Sequence of protein 1:
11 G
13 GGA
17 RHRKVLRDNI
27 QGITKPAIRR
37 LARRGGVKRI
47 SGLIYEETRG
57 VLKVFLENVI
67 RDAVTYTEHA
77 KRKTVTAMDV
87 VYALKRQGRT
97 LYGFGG

These two protein chains interact to form a complex.

Sequence of protein 2:
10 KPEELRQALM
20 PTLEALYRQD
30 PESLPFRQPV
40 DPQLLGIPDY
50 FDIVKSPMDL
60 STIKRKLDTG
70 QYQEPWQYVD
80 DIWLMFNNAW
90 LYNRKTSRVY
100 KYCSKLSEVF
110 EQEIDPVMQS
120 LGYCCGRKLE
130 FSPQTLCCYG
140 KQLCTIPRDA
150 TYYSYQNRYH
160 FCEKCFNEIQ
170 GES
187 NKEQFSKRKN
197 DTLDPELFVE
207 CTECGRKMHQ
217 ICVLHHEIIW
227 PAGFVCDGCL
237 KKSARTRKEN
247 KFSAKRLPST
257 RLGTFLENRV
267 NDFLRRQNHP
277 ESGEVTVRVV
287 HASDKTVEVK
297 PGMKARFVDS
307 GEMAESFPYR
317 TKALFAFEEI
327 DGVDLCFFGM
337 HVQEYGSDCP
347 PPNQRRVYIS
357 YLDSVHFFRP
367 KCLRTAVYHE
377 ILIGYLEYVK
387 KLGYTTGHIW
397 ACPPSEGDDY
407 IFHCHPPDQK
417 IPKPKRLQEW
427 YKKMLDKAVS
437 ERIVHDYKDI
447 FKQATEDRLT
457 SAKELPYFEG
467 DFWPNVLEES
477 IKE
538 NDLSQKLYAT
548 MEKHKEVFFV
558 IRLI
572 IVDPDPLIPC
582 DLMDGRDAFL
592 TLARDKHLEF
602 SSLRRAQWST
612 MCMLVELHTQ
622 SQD

Interface contacts:
Residue Y101 in protein 2 is in contact with residue L22 in protein 1 (closest heavy-atom distance 3.3 Å).
Residue L44 in protein 2 is in contact with residue G13 in protein 1 (closest heavy-atom distance 3.1 Å).
Residue P30 in protein 2 contacts residue L22 in protein 1 (closest heavy-atom distance 3.5 Å).
Residue N92 in protein 2 interacts with residue G11 in protein 1 (closest heavy-atom distance 4.8 Å).
Residue E31 in protein 2 is in contact with residue L22 in protein 1 (closest heavy-atom distance 4.2 Å).
Residue I46 in protein 2 contacts residue G11 in protein 1 (closest heavy-atom distance 4.2 Å).
Residue L44 in protein 2 is in contact with residue G14 in protein 1 (closest heavy-atom distance 4.0 Å).
Residue R97 in protein 2 contacts residue K20 in protein 1 (closest heavy-atom distance 2.9 Å).
Residue Y101 in protein 2 is in contact with residue K20 in protein 1 (closest heavy-atom distance 4.1 Å).
Residue L44 in protein 2 interacts with residue G11 in protein 1 (closest heavy-atom distance 4.8 Å).
Residue Y91 in protein 2 is in contact with residue G11 in protein 1 (closest heavy-atom distance 4.9 Å).